This data describes a binding interaction between two proteins.

Sequence of chain B:
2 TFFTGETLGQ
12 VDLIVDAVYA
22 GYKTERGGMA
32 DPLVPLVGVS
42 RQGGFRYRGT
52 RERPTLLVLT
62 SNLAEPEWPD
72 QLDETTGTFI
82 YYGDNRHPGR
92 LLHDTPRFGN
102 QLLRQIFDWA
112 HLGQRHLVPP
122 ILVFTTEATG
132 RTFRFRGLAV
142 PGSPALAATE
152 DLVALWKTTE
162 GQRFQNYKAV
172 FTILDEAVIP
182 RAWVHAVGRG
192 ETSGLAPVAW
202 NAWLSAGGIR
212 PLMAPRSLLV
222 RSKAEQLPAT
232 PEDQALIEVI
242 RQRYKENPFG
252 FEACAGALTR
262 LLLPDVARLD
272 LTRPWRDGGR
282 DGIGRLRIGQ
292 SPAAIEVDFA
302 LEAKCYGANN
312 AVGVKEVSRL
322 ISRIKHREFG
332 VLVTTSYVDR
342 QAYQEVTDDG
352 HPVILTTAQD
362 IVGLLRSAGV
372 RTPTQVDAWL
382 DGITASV

Interface contacts:
Residue A149 in chain B interacts with residue S368 in chain A (closest heavy-atom distance 2.9 Å).
Residue L262 in chain B is in contact with residue Q291 in chain A (closest heavy-atom distance 3.4 Å).
Residue R217 in chain B contacts residue S292 in chain A (closest heavy-atom distance 3.5 Å).
Residue S387 in chain B contacts residue R211 in chain A (closest heavy-atom distance 3.5 Å).
Residue A294 in chain B interacts with residue L356 in chain A (closest heavy-atom distance 3.5 Å).
Residue T76 in chain B contacts residue R288 in chain A (closest heavy-atom distance 3.1 Å).
Residue W157 in chain B interacts with residue Y168 in chain A (closest heavy-atom distance 2.5 Å).
Residue T150 in chain B is in contact with residue L156 in chain A (closest heavy-atom distance 3.3 Å).
Residue R261 in chain B is in contact with residue M214 in chain A (closest heavy-atom distance 3.5 Å).
Residue S387 in chain B interacts with residue I210 in chain A (closest heavy-atom distance 3.6 Å).
Residue R211 in chain B contacts residue S387 in chain A (closest heavy-atom distance 3.5 Å).
Residue A294 in chain B is in contact with residue D361 in chain A (closest heavy-atom distance 3.6 Å).
Residue S368 in chain B interacts with residue A148 in chain A (closest heavy-atom distance 3.2 Å).
Residue R288 in chain B is in contact with residue T77 in chain A (closest heavy-atom distance 3.5 Å).
Residue A155 in chain B contacts residue V154 in chain A (closest heavy-atom distance 3.4 Å).
Residue V267 in chain B interacts with residue A146 in chain A (closest heavy-atom distance 3.5 Å).
Residue A146 in chain B interacts with residue R261 in chain A (closest heavy-atom distance 3.6 Å).
Residue P216 in chain B is in contact with residue R269 in chain A (closest heavy-atom distance 3.6 Å).
Residue A386 in chain B contacts residue R211 in chain A (closest heavy-atom distance 2.4 Å).
Residue R211 in chain B is in contact with residue V388 in chain A (closest heavy-atom distance 2.8 Å).
Residue P145 in chain B is in contact with residue L262 in chain A (closest heavy-atom distance 3.3 Å).
Residue T159 in chain B contacts residue L113 in chain A (closest heavy-atom distance 3.6 Å).
Residue P293 in chain B interacts with residue R222 in chain A (closest heavy-atom distance 3.4 Å).
Residue R217 in chain B is in contact with residue R288 in chain A (closest heavy-atom distance 3.1 Å).
Residue A146 in chain B interacts with residue V267 in chain A (closest heavy-atom distance 3.4 Å).
Residue D74 in chain B contacts residue R288 in chain A (closest heavy-atom distance 2.5 Å).
Residue T76 in chain B is in contact with residue R269 in chain A (closest heavy-atom distance 3.3 Å).
Residue R164 in chain B is in contact with residue D109 in chain A (closest heavy-atom distance 2.7 Å).
Residue M214 in chain B contacts residue R261 in chain A (closest heavy-atom distance 3.1 Å).
Residue Y168 in chain B contacts residue W157 in chain A (closest heavy-atom distance 2.8 Å).
Residue R211 in chain B interacts with residue A386 in chain A (closest heavy-atom distance 3.6 Å).
Residue I296 in chain B contacts residue V354 in chain A (closest heavy-atom distance 3.5 Å).
Residue A148 in chain B interacts with residue S368 in chain A (closest heavy-atom distance 3.2 Å).
Residue R269 in chain B is in contact with residue T76 in chain A (closest heavy-atom distance 3.2 Å).
Residue G162 in chain B is in contact with residue L113 in chain A (closest heavy-atom distance 3.6 Å).
Residue M214 in chain B is in contact with residue V267 in chain A (closest heavy-atom distance 3.5 Å).
Residue M214 in chain B is in contact with residue R269 in chain A (closest heavy-atom distance 3.5 Å).
Residue I210 in chain B is in contact with residue S387 in chain A (closest heavy-atom distance 3.5 Å).
Residue L356 in chain B contacts residue A294 in chain A (closest heavy-atom distance 3.5 Å).
Residue T150 in chain B is in contact with residue W157 in chain A (closest heavy-atom distance 3.6 Å).
Residue D361 in chain B interacts with residue A294 in chain A (closest heavy-atom distance 3.5 Å).
Residue R288 in chain B interacts with residue D74 in chain A (closest heavy-atom distance 2.9 Å).
Residue E151 in chain B is in contact with residue K169 in chain A (closest heavy-atom distance 3.4 Å).
Residue R164 in chain B interacts with residue H112 in chain A (closest heavy-atom distance 3.6 Å).
Residue R288 in chain B contacts residue T76 in chain A (closest heavy-atom distance 3.0 Å).
Residue A155 in chain B is in contact with residue A155 in chain A (closest heavy-atom distance 3.0 Å).
Residue T77 in chain B interacts with residue D266 in chain A (closest heavy-atom distance 3.5 Å).
Residue S368 in chain B contacts residue A149 in chain A (closest heavy-atom distance 2.9 Å).
Residue D361 in chain B contacts residue P293 in chain A (closest heavy-atom distance 3.2 Å).
Residue L113 in chain B interacts with residue G162 in chain A (closest heavy-atom distance 3.2 Å).
Residue D109 in chain B contacts residue R164 in chain A (closest heavy-atom distance 3.0 Å).
Residue A149 in chain B interacts with residue A369 in chain A (closest heavy-atom distance 3.5 Å).
Residue P293 in chain B interacts with residue D361 in chain A (closest heavy-atom distance 3.2 Å).
Residue V154 in chain B contacts residue A155 in chain A (closest heavy-atom distance 3.4 Å).
Residue Q291 in chain B is in contact with residue L262 in chain A (closest heavy-atom distance 3.4 Å).
Residue F108 in chain B is in contact with residue R164 in chain A (closest heavy-atom distance 3.6 Å).
Residue L263 in chain B contacts residue Q291 in chain A (closest heavy-atom distance 3.5 Å).
Residue L262 in chain B is in contact with residue P145 in chain A (closest heavy-atom distance 3.2 Å).
Residue R269 in chain B is in contact with residue M214 in chain A (closest heavy-atom distance 3.5 Å).
Residue R222 in chain B is in contact with residue P293 in chain A (closest heavy-atom distance 3.3 Å).

Sequence of chain A:
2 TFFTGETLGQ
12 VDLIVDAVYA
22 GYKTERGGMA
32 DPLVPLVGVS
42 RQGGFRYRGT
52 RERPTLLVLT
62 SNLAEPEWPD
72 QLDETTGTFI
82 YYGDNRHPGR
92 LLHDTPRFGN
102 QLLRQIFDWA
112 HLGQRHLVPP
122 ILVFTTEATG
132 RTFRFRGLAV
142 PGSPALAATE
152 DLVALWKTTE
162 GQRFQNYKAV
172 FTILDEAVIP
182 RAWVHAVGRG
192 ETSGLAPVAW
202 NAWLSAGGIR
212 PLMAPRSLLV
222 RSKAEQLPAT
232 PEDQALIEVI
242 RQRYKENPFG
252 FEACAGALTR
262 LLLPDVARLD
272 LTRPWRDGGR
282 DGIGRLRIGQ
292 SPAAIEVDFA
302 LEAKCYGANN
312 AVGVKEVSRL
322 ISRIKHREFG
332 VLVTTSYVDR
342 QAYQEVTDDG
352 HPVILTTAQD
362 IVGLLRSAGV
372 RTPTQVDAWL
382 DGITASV